Sequence of the second protein:
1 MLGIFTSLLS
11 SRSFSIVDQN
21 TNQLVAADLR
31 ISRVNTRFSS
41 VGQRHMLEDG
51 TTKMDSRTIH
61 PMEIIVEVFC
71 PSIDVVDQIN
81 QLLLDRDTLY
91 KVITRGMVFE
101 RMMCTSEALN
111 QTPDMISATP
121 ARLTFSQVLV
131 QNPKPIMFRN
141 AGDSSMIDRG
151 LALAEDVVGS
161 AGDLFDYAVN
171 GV

Interface contacts:
Residue S144 in the second protein is in contact with residue P8 in the first protein (closest heavy-atom distance 3.7 Å).
Residue G162 in the second protein interacts with residue E96 in the first protein (closest heavy-atom distance 4.3 Å).
Residue F165 in the second protein is in contact with residue Y97 in the first protein (closest heavy-atom distance 2.5 Å).
Residue L151 in the second protein interacts with residue S13 in the first protein (closest heavy-atom distance 3.1 Å).
Residue A152 in the second protein interacts with residue F14 in the first protein (closest heavy-atom distance 4.9 Å).
Residue G150 in the second protein contacts residue A11 in the first protein (closest heavy-atom distance 4.6 Å).
Residue R149 in the second protein interacts with residue A11 in the first protein (closest heavy-atom distance 3.1 Å).
Residue L153 in the second protein is in contact with residue S13 in the first protein (closest heavy-atom distance 4.8 Å).
Residue S145 in the second protein contacts residue N9 in the first protein (closest heavy-atom distance 2.7 Å).
Residue A152 in the second protein is in contact with residue P3 in the first protein (closest heavy-atom distance 3.7 Å).
Residue M146 in the second protein interacts with residue R24 in the first protein (closest heavy-atom distance 4.8 Å).
Residue G142 in the second protein is in contact with residue Q27 in the first protein (closest heavy-atom distance 3.9 Å).
Residue L151 in the second protein is in contact with residue N15 in the first protein (closest heavy-atom distance 4.7 Å).
Residue R149 in the second protein interacts with residue S13 in the first protein (closest heavy-atom distance 4.4 Å).
Residue A141 in the second protein interacts with residue Q27 in the first protein (closest heavy-atom distance 4.3 Å).
Residue I147 in the second protein contacts residue Q10 in the first protein (closest heavy-atom distance 3.1 Å).
Residue I147 in the second protein contacts residue V7 in the first protein (closest heavy-atom distance 3.6 Å).
Residue A161 in the second protein contacts residue L89 in the first protein (closest heavy-atom distance 3.7 Å).
Residue A161 in the second protein contacts residue E93 in the first protein (closest heavy-atom distance 3.3 Å).
Residue A141 in the second protein contacts residue P8 in the first protein (closest heavy-atom distance 3.5 Å).
Residue F165 in the second protein is in contact with residue F87 in the first protein (closest heavy-atom distance 3.3 Å).
Residue M146 in the second protein contacts residue Q10 in the first protein (closest heavy-atom distance 4.8 Å).
Residue R149 in the second protein interacts with residue Q10 in the first protein (closest heavy-atom distance 3.6 Å).
Residue A141 in the second protein interacts with residue W77 in the first protein (closest heavy-atom distance 4.0 Å).
Residue E155 in the second protein contacts residue K1 in the first protein (closest heavy-atom distance 2.9 Å).
Residue V157 in the second protein contacts residue K1 in the first protein (closest heavy-atom distance 4.7 Å).
Residue R149 in the second protein is in contact with residue T5 in the first protein (closest heavy-atom distance 3.7 Å).
Residue L153 in the second protein is in contact with residue F14 in the first protein (closest heavy-atom distance 3.4 Å).
Residue A154 in the second protein interacts with residue I2 in the first protein (closest heavy-atom distance 4.4 Å).
Residue E155 in the second protein contacts residue I2 in the first protein (closest heavy-atom distance 4.9 Å).
Residue D156 in the second protein is in contact with residue K1 in the first protein (closest heavy-atom distance 4.7 Å).
Residue L151 in the second protein contacts residue Y20 in the first protein (closest heavy-atom distance 4.1 Å).
Residue D148 in the second protein is in contact with residue A11 in the first protein (closest heavy-atom distance 3.5 Å).
Residue G150 in the second protein contacts residue S13 in the first protein (closest heavy-atom distance 4.1 Å).
Residue A168 in the second protein contacts residue D72 in the first protein (closest heavy-atom distance 3.9 Å).
Residue A152 in the second protein interacts with residue I12 in the first protein (closest heavy-atom distance 4.2 Å).
Residue A154 in the second protein interacts with residue A16 in the first protein (closest heavy-atom distance 4.8 Å).
Residue R149 in the second protein interacts with residue I12 in the first protein (closest heavy-atom distance 3.2 Å).
Residue L153 in the second protein contacts residue P3 in the first protein (closest heavy-atom distance 4.5 Å).
Residue D166 in the second protein contacts residue L100 in the first protein (closest heavy-atom distance 4.6 Å).
Residue A161 in the second protein contacts residue Y97 in the first protein (closest heavy-atom distance 4.4 Å).
Residue A154 in the second protein contacts residue P3 in the first protein (closest heavy-atom distance 4.5 Å).
Residue D166 in the second protein interacts with residue Y97 in the first protein (closest heavy-atom distance 3.9 Å).
Residue R149 in the second protein is in contact with residue L4 in the first protein (closest heavy-atom distance 3.3 Å).
Residue V157 in the second protein interacts with residue F87 in the first protein (closest heavy-atom distance 3.9 Å).
Residue V169 in the second protein interacts with residue G52 in the first protein (closest heavy-atom distance 3.8 Å).
Residue M146 in the second protein contacts residue N9 in the first protein (closest heavy-atom distance 3.2 Å).
Residue V169 in the second protein interacts with residue Y97 in the first protein (closest heavy-atom distance 3.3 Å).
Residue M146 in the second protein contacts residue A11 in the first protein (closest heavy-atom distance 4.5 Å).
Residue I147 in the second protein contacts residue A11 in the first protein (closest heavy-atom distance 3.1 Å).
Residue F165 in the second protein is in contact with residue V70 in the first protein (closest heavy-atom distance 4.1 Å).
Residue G162 in the second protein is in contact with residue L100 in the first protein (closest heavy-atom distance 3.9 Å).
Residue I147 in the second protein is in contact with residue N9 in the first protein (closest heavy-atom distance 3.3 Å).
Residue L151 in the second protein interacts with residue F14 in the first protein (closest heavy-atom distance 4.4 Å).
Residue A168 in the second protein contacts residue G52 in the first protein (closest heavy-atom distance 4.8 Å).
Residue A152 in the second protein contacts residue S13 in the first protein (closest heavy-atom distance 3.3 Å).
Residue A154 in the second protein contacts residue K1 in the first protein (closest heavy-atom distance 4.4 Å).
Residue G162 in the second protein is in contact with residue Y97 in the first protein (closest heavy-atom distance 4.5 Å).
Residue R149 in the second protein contacts residue P3 in the first protein (closest heavy-atom distance 2.9 Å).
Residue F165 in the second protein interacts with residue L89 in the first protein (closest heavy-atom distance 3.5 Å).

Sequence of the first protein:
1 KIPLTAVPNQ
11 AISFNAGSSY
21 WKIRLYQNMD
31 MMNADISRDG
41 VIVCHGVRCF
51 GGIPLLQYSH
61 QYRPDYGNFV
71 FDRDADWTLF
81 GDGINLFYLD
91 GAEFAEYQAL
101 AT

This data describes a binding interaction between two proteins.